Sequence of chain B:
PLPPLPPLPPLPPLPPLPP

Sequence of chain A:
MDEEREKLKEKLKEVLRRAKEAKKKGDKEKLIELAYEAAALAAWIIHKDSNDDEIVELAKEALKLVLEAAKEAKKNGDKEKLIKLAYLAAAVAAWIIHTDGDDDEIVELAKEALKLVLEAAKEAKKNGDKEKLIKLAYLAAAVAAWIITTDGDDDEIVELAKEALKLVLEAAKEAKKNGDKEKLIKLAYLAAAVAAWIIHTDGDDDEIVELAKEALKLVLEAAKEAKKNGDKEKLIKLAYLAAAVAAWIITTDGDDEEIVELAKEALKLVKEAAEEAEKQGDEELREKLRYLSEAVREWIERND

These two protein chains interact to form a complex.

Contacts between the two chains:
Residue K183 in chain A interacts with residue L8 in chain B (closest heavy-atom distance 3.6 Å).
Residue A91 in chain A interacts with residue P7 in chain B (closest heavy-atom distance 4.2 Å).
Residue Y138 in chain A interacts with residue L11 in chain B (closest heavy-atom distance 3.5 Å).
Residue Y138 in chain A is in contact with residue P9 in chain B (closest heavy-atom distance 2.6 Å).
Residue A91 in chain A interacts with residue P6 in chain B (closest heavy-atom distance 3.7 Å).
Residue Y189 in chain A contacts residue L11 in chain B (closest heavy-atom distance 3.4 Å).
Residue Y138 in chain A interacts with residue P10 in chain B (closest heavy-atom distance 4.1 Å).
Residue Y240 in chain A interacts with residue L14 in chain B (closest heavy-atom distance 3.5 Å).
Residue Y291 in chain A contacts residue P19 in chain B (closest heavy-atom distance 3.3 Å).
Residue A39 in chain A is in contact with residue P6 in chain B (closest heavy-atom distance 3.8 Å).
Residue K234 in chain A contacts residue L11 in chain B (closest heavy-atom distance 3.4 Å).
Residue Y291 in chain A is in contact with residue L17 in chain B (closest heavy-atom distance 3.7 Å).
Residue Y87 in chain A is in contact with residue P6 in chain B (closest heavy-atom distance 2.7 Å).
Residue L139 in chain A contacts residue L8 in chain B (closest heavy-atom distance 3.8 Å).
Residue L190 in chain A is in contact with residue P12 in chain B (closest heavy-atom distance 3.6 Å).
Residue W95 in chain A interacts with residue P9 in chain B (closest heavy-atom distance 3.8 Å).
Residue L241 in chain A interacts with residue L14 in chain B (closest heavy-atom distance 4.2 Å).
Residue W95 in chain A interacts with residue L8 in chain B (closest heavy-atom distance 3.6 Å).
Residue Y138 in chain A contacts residue L8 in chain B (closest heavy-atom distance 3.5 Å).
Residue L41 in chain A interacts with residue P3 in chain B (closest heavy-atom distance 3.5 Å).
Residue K84 in chain A interacts with residue L5 in chain B (closest heavy-atom distance 4.3 Å).
Residue Y240 in chain A interacts with residue P15 in chain B (closest heavy-atom distance 2.8 Å).
Residue T251 in chain A is in contact with residue P18 in chain B (closest heavy-atom distance 3.7 Å).
Residue Y189 in chain A contacts residue P12 in chain B (closest heavy-atom distance 2.6 Å).
Residue A40 in chain A is in contact with residue P3 in chain B (closest heavy-atom distance 3.3 Å).
Residue K288 in chain A is in contact with residue L17 in chain B (closest heavy-atom distance 4.2 Å).
Residue A196 in chain A is in contact with residue P15 in chain B (closest heavy-atom distance 3.7 Å).
Residue L88 in chain A contacts residue P6 in chain B (closest heavy-atom distance 3.5 Å).
Residue W95 in chain A is in contact with residue P7 in chain B (closest heavy-atom distance 3.0 Å).
Residue L285 in chain A contacts residue L14 in chain B (closest heavy-atom distance 4.3 Å).
Residue W197 in chain A is in contact with residue P16 in chain B (closest heavy-atom distance 3.4 Å).
Residue A145 in chain A interacts with residue P12 in chain B (closest heavy-atom distance 3.8 Å).
Residue H200 in chain A interacts with residue P16 in chain B (closest heavy-atom distance 3.7 Å).
Residue A247 in chain A is in contact with residue P18 in chain B (closest heavy-atom distance 3.6 Å).
Residue W248 in chain A is in contact with residue P18 in chain B (closest heavy-atom distance 3.4 Å).
Residue E37 in chain A is in contact with residue L2 in chain B (closest heavy-atom distance 4.0 Å).
Residue L292 in chain A is in contact with residue L17 in chain B (closest heavy-atom distance 3.5 Å).
Residue Y87 in chain A is in contact with residue P7 in chain B (closest heavy-atom distance 4.0 Å).
Residue L241 in chain A is in contact with residue P15 in chain B (closest heavy-atom distance 3.7 Å).
Residue W248 in chain A is in contact with residue P16 in chain B (closest heavy-atom distance 3.0 Å).
Residue A40 in chain A interacts with residue P6 in chain B (closest heavy-atom distance 4.1 Å).
Residue Y240 in chain A is in contact with residue L17 in chain B (closest heavy-atom distance 3.3 Å).
Residue H98 in chain A is in contact with residue P10 in chain B (closest heavy-atom distance 3.4 Å).
Residue L139 in chain A interacts with residue P9 in chain B (closest heavy-atom distance 3.5 Å).
Residue A244 in chain A contacts residue L17 in chain B (closest heavy-atom distance 4.0 Å).
Residue Y189 in chain A contacts residue L14 in chain B (closest heavy-atom distance 3.7 Å).
Residue W44 in chain A is in contact with residue P3 in chain B (closest heavy-atom distance 3.7 Å).
Residue K135 in chain A is in contact with residue L8 in chain B (closest heavy-atom distance 4.3 Å).
Residue L190 in chain A is in contact with residue L11 in chain B (closest heavy-atom distance 4.2 Å).
Residue W95 in chain A contacts residue P10 in chain B (closest heavy-atom distance 3.8 Å).
Residue Y291 in chain A contacts residue P18 in chain B (closest heavy-atom distance 3.1 Å).
Residue W197 in chain A is in contact with residue P15 in chain B (closest heavy-atom distance 3.6 Å).
Residue A193 in chain A contacts residue P15 in chain B (closest heavy-atom distance 4.2 Å).
Residue K11 in chain A is in contact with residue P1 in chain B (closest heavy-atom distance 3.1 Å).
Residue A43 in chain A interacts with residue P6 in chain B (closest heavy-atom distance 3.6 Å).
Residue Y87 in chain A interacts with residue L8 in chain B (closest heavy-atom distance 4.0 Å).
Residue W248 in chain A interacts with residue L17 in chain B (closest heavy-atom distance 3.5 Å).
Residue A40 in chain A contacts residue P4 in chain B (closest heavy-atom distance 3.3 Å).
Residue Y189 in chain A is in contact with residue P13 in chain B (closest heavy-atom distance 3.8 Å).
Residue A94 in chain A is in contact with residue P9 in chain B (closest heavy-atom distance 3.4 Å).